Sequence of chain A:
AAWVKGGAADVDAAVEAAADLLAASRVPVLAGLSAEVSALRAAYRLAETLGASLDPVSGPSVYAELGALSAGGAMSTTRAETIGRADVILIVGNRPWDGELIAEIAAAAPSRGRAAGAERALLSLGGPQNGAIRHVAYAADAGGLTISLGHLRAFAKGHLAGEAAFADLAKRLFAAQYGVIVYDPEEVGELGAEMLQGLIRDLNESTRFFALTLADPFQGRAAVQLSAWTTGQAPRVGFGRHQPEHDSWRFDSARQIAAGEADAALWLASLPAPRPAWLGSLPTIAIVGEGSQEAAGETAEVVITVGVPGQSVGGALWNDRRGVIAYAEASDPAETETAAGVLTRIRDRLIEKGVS

Sequence of chain B:
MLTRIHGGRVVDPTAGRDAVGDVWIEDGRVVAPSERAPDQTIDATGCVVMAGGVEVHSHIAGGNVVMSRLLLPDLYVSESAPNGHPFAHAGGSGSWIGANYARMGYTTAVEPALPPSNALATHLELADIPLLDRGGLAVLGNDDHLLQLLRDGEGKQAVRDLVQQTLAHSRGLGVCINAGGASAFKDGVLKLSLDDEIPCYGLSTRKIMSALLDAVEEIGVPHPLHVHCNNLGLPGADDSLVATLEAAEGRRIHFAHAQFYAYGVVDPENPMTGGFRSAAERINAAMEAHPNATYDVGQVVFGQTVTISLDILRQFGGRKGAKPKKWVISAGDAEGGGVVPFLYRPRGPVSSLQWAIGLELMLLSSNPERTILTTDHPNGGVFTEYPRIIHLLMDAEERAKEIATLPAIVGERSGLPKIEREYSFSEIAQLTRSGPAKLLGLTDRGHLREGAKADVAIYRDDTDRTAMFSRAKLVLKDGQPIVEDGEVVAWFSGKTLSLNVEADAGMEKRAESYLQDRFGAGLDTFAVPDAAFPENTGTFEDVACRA

Residue-level contacts at the interface:
Residue F527 in chain B contacts residue R322 in chain A (closest heavy-atom distance 3.5 Å).
Residue D128 in chain B is in contact with residue R45 in chain A (closest heavy-atom distance 3.4 Å).
Residue R69 in chain B interacts with residue W229 in chain A (closest heavy-atom distance 3.4 Å).
Residue F317 in chain B interacts with residue M75 in chain A (closest heavy-atom distance 3.7 Å).
Residue D334 in chain B contacts residue T78 in chain A (closest heavy-atom distance 3.2 Å).
Residue S93 in chain B interacts with residue T231 in chain A (closest heavy-atom distance 3.5 Å).
Residue W328 in chain B interacts with residue A74 in chain A (closest heavy-atom distance 3.0 Å).
Residue L120 in chain B contacts residue Y327 in chain A (closest heavy-atom distance 3.5 Å).
Residue K321 in chain B contacts residue E205 in chain A (closest heavy-atom distance 3.1 Å).
Residue S93 in chain B interacts with residue T230 in chain A (closest heavy-atom distance 3.4 Å).
Residue A532 in chain B is in contact with residue Y327 in chain A (closest heavy-atom distance 3.6 Å).
Residue D128 in chain B is in contact with residue W229 in chain A (closest heavy-atom distance 3.1 Å).
Residue F87 in chain B contacts residue T230 in chain A (closest heavy-atom distance 3.3 Å).
Residue S117 in chain B interacts with residue R322 in chain A (closest heavy-atom distance 2.6 Å).
Residue T526 in chain B is in contact with residue R322 in chain A (closest heavy-atom distance 3.0 Å).
Residue A121 in chain B interacts with residue Q225 in chain A (closest heavy-atom distance 3.4 Å).
Residue A332 in chain B interacts with residue E81 in chain A (closest heavy-atom distance 3.3 Å).
Residue D188 in chain B is in contact with residue G113 in chain A (closest heavy-atom distance 3.6 Å).
Residue F87 in chain B contacts residue F239 in chain A (closest heavy-atom distance 3.4 Å).
Residue P530 in chain B contacts residue Y327 in chain A (closest heavy-atom distance 3.6 Å).
Residue F317 in chain B interacts with residue R208 in chain A (closest heavy-atom distance 3.6 Å).
Residue D188 in chain B interacts with residue R114 in chain A (closest heavy-atom distance 3.3 Å).
Residue W328 in chain B contacts residue M75 in chain A (closest heavy-atom distance 3.5 Å).
Residue S78 in chain B interacts with residue Q243 in chain A (closest heavy-atom distance 2.9 Å).
Residue P86 in chain B is in contact with residue E48 in chain A (closest heavy-atom distance 3.1 Å).
Residue D128 in chain B contacts residue R41 in chain A (closest heavy-atom distance 3.4 Å).
Residue V329 in chain B interacts with residue A74 in chain A (closest heavy-atom distance 3.3 Å).
Residue L70 in chain B is in contact with residue V224 in chain A (closest heavy-atom distance 3.7 Å).
Residue P535 in chain B interacts with residue R41 in chain A (closest heavy-atom distance 3.6 Å).
Residue A90 in chain B contacts residue P244 in chain A (closest heavy-atom distance 3.4 Å).
Residue P73 in chain B is in contact with residue Q233 in chain A (closest heavy-atom distance 3.2 Å).
Residue L71 in chain B is in contact with residue S70 in chain A (closest heavy-atom distance 3.7 Å).
Residue K187 in chain B interacts with residue Y178 in chain A (closest heavy-atom distance 3.7 Å).
Residue N118 in chain B is in contact with residue V324 in chain A (closest heavy-atom distance 3.2 Å).
Residue L71 in chain B interacts with residue L69 in chain A (closest heavy-atom distance 3.5 Å).
Residue F87 in chain B contacts residue E48 in chain A (closest heavy-atom distance 3.6 Å).
Residue G94 in chain B interacts with residue W229 in chain A (closest heavy-atom distance 2.7 Å).
Residue A332 in chain B contacts residue Y178 in chain A (closest heavy-atom distance 3.6 Å).
Residue V66 in chain B is in contact with residue A228 in chain A (closest heavy-atom distance 3.5 Å).
Residue A332 in chain B is in contact with residue F210 in chain A (closest heavy-atom distance 3.6 Å).
Residue S93 in chain B is in contact with residue G232 in chain A (closest heavy-atom distance 3.6 Å).
Residue D188 in chain B is in contact with residue R85 in chain A (closest heavy-atom distance 3.7 Å).
Residue R69 in chain B interacts with residue A228 in chain A (closest heavy-atom distance 3.2 Å).
Residue S331 in chain B contacts residue S76 in chain A (closest heavy-atom distance 3.3 Å).
Residue I330 in chain B interacts with residue A74 in chain A (closest heavy-atom distance 3.2 Å).
Residue S184 in chain B is in contact with residue R85 in chain A (closest heavy-atom distance 3.5 Å).
Residue T526 in chain B is in contact with residue A326 in chain A (closest heavy-atom distance 3.7 Å).
Residue A332 in chain B is in contact with residue S76 in chain A (closest heavy-atom distance 3.1 Å).
Residue K327 in chain B contacts residue S70 in chain A (closest heavy-atom distance 2.7 Å).
Residue G521 in chain B interacts with residue R321 in chain A (closest heavy-atom distance 3.4 Å).
Residue D334 in chain B interacts with residue E81 in chain A (closest heavy-atom distance 3.3 Å).
Residue A533 in chain B interacts with residue Y327 in chain A (closest heavy-atom distance 3.6 Å).
Residue F520 in chain B contacts residue R321 in chain A (closest heavy-atom distance 2.3 Å).
Residue C201 in chain B is in contact with residue G113 in chain A (closest heavy-atom distance 3.6 Å).
Residue I330 in chain B contacts residue S76 in chain A (closest heavy-atom distance 3.0 Å).
Residue I330 in chain B is in contact with residue M75 in chain A (closest heavy-atom distance 3.4 Å).
Residue E125 in chain B interacts with residue W229 in chain A (closest heavy-atom distance 3.4 Å).
Residue A332 in chain B interacts with residue T77 in chain A (closest heavy-atom distance 3.5 Å).
Residue K187 in chain B interacts with residue E81 in chain A (closest heavy-atom distance 2.8 Å).
Residue W328 in chain B interacts with residue G73 in chain A (closest heavy-atom distance 3.2 Å).

These two protein chains interact to form a complex.